Sequence of chain A:
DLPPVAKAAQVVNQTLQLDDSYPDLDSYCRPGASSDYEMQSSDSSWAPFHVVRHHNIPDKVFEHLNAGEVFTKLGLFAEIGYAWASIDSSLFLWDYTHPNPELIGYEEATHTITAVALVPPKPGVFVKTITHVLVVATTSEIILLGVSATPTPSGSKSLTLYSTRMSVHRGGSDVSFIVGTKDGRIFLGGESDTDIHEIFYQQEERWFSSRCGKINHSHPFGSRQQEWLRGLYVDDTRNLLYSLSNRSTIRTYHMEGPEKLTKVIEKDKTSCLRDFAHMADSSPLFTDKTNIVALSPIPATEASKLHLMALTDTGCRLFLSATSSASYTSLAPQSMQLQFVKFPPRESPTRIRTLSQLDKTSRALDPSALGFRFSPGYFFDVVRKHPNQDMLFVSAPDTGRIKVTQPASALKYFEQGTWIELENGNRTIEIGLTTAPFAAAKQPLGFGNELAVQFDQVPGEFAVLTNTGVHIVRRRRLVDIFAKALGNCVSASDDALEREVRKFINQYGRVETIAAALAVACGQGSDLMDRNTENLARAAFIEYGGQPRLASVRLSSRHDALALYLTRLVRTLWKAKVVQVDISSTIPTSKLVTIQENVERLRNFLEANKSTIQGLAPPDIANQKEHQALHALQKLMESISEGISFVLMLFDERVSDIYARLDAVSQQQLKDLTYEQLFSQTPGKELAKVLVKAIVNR

Contacts between the two chains:
Residue S164 in chain A is in contact with residue M21 in chain B (closest heavy-atom distance 3.7 Å).
Residue T165 in chain A interacts with residue M21 in chain B (closest heavy-atom distance 4.0 Å).
Residue G106 in chain A interacts with residue A16 in chain B (closest heavy-atom distance 2.8 Å).
Residue V128 in chain A contacts residue L26 in chain B (closest heavy-atom distance 4.2 Å).
Residue K129 in chain A is in contact with residue L26 in chain B (closest heavy-atom distance 4.9 Å).
Residue V126 in chain A contacts residue L25 in chain B (closest heavy-atom distance 3.3 Å).
Residue T130 in chain A is in contact with residue E23 in chain B (closest heavy-atom distance 4.8 Å).
Residue R166 in chain A is in contact with residue E22 in chain B (closest heavy-atom distance 2.9 Å).
Residue L162 in chain A interacts with residue L18 in chain B (closest heavy-atom distance 3.5 Å).
Residue Y163 in chain A contacts residue E23 in chain B (closest heavy-atom distance 3.9 Å).
Residue V126 in chain A is in contact with residue L26 in chain B (closest heavy-atom distance 3.5 Å).
Residue E109 in chain A is in contact with residue K15 in chain B (closest heavy-atom distance 4.0 Å).
Residue I131 in chain A contacts residue L25 in chain B (closest heavy-atom distance 5.0 Å).
Residue I131 in chain A contacts residue A24 in chain B (closest heavy-atom distance 3.5 Å).
Residue E109 in chain A contacts residue L18 in chain B (closest heavy-atom distance 4.2 Å).
Residue F127 in chain A interacts with residue L26 in chain B (closest heavy-atom distance 3.4 Å).
Residue R166 in chain A interacts with residue M21 in chain B (closest heavy-atom distance 3.5 Å).
Residue V128 in chain A interacts with residue L25 in chain B (closest heavy-atom distance 4.2 Å).
Residue Y163 in chain A interacts with residue A24 in chain B (closest heavy-atom distance 4.3 Å).
Residue G106 in chain A is in contact with residue R14 in chain B (closest heavy-atom distance 3.7 Å).
Residue M167 in chain A interacts with residue L25 in chain B (closest heavy-atom distance 4.3 Å).
Residue L162 in chain A is in contact with residue K17 in chain B (closest heavy-atom distance 3.4 Å).
Residue Y163 in chain A contacts residue L19 in chain B (closest heavy-atom distance 3.5 Å).
Residue Y163 in chain A is in contact with residue P20 in chain B (closest heavy-atom distance 4.1 Å).
Residue S164 in chain A contacts residue L18 in chain B (closest heavy-atom distance 4.2 Å).
Residue E108 in chain A contacts residue K15 in chain B (closest heavy-atom distance 4.0 Å).
Residue R212 in chain A interacts with residue M21 in chain B (closest heavy-atom distance 3.9 Å).
Residue S164 in chain A interacts with residue P20 in chain B (closest heavy-atom distance 4.0 Å).
Residue G125 in chain A contacts residue L26 in chain B (closest heavy-atom distance 3.9 Å).
Residue G106 in chain A interacts with residue K15 in chain B (closest heavy-atom distance 3.8 Å).
Residue V128 in chain A is in contact with residue A24 in chain B (closest heavy-atom distance 2.5 Å).
Residue F127 in chain A contacts residue A24 in chain B (closest heavy-atom distance 3.4 Å).
Residue L162 in chain A interacts with residue A16 in chain B (closest heavy-atom distance 4.0 Å).
Residue Q204 in chain A contacts residue L25 in chain B (closest heavy-atom distance 4.2 Å).
Residue Y107 in chain A contacts residue L18 in chain B (closest heavy-atom distance 4.0 Å).
Residue L162 in chain A interacts with residue L19 in chain B (closest heavy-atom distance 3.2 Å).
Residue V126 in chain A contacts residue A24 in chain B (closest heavy-atom distance 4.8 Å).
Residue R212 in chain A contacts residue L25 in chain B (closest heavy-atom distance 4.2 Å).
Residue Q204 in chain A contacts residue L26 in chain B (closest heavy-atom distance 3.5 Å).
Residue S164 in chain A interacts with residue A24 in chain B (closest heavy-atom distance 4.2 Å).
Residue S164 in chain A interacts with residue L19 in chain B (closest heavy-atom distance 3.1 Å).
Residue L104 in chain A interacts with residue R14 in chain B (closest heavy-atom distance 4.0 Å).
Residue I105 in chain A is in contact with residue R14 in chain B (closest heavy-atom distance 4.8 Å).
Residue L146 in chain A contacts residue L18 in chain B (closest heavy-atom distance 4.9 Å).
Residue F127 in chain A is in contact with residue L25 in chain B (closest heavy-atom distance 3.9 Å).
Residue Y163 in chain A contacts residue L18 in chain B (closest heavy-atom distance 4.7 Å).
Residue T165 in chain A interacts with residue L25 in chain B (closest heavy-atom distance 4.9 Å).
Residue Q204 in chain A contacts residue P27 in chain B (closest heavy-atom distance 3.5 Å).
Residue I105 in chain A contacts residue A16 in chain B (closest heavy-atom distance 3.6 Å).
Residue V128 in chain A interacts with residue E23 in chain B (closest heavy-atom distance 3.5 Å).

Sequence of chain B:
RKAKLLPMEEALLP

The following describes two proteins that form a bound complex.